Interface contacts:
Residue R17 in the second protein is in contact with residue I67 in the first protein (closest heavy-atom distance 3.8 Å).
Residue F32 in the second protein contacts residue L141 in the first protein (closest heavy-atom distance 3.4 Å).
Residue R18 in the second protein interacts with residue I67 in the first protein (closest heavy-atom distance 4.1 Å).
Residue F14 in the second protein is in contact with residue K117 in the first protein (closest heavy-atom distance 4.1 Å).
Residue N38 in the second protein interacts with residue I136 in the first protein (closest heavy-atom distance 4.7 Å).
Residue N46 in the second protein contacts residue F149 in the first protein (closest heavy-atom distance 3.7 Å).
Residue P27 in the second protein is in contact with residue G131 in the first protein (closest heavy-atom distance 4.4 Å).
Residue I21 in the second protein interacts with residue I98 in the first protein (closest heavy-atom distance 4.8 Å).
Residue R18 in the second protein is in contact with residue L121 in the first protein (closest heavy-atom distance 3.5 Å).
Residue N46 in the second protein is in contact with residue P146 in the first protein (closest heavy-atom distance 3.3 Å).
Residue R17 in the second protein is in contact with residue H69 in the first protein (closest heavy-atom distance 3.7 Å).
Residue R18 in the second protein contacts residue L129 in the first protein (closest heavy-atom distance 4.7 Å).
Residue A28 in the second protein is in contact with residue I130 in the first protein (closest heavy-atom distance 3.0 Å).
Residue P27 in the second protein contacts residue I130 in the first protein (closest heavy-atom distance 3.4 Å).
Residue L40 in the second protein interacts with residue I136 in the first protein (closest heavy-atom distance 4.2 Å).
Residue R18 in the second protein interacts with residue D119 in the first protein (closest heavy-atom distance 3.5 Å).
Residue N36 in the second protein interacts with residue P133 in the first protein (closest heavy-atom distance 4.6 Å).
Residue I35 in the second protein is in contact with residue V132 in the first protein (closest heavy-atom distance 4.4 Å).
Residue I35 in the second protein is in contact with residue I136 in the first protein (closest heavy-atom distance 3.9 Å).
Residue N46 in the second protein is in contact with residue G150 in the first protein (closest heavy-atom distance 2.9 Å).
Residue M23 in the second protein contacts residue I98 in the first protein (closest heavy-atom distance 4.6 Å).
Residue L40 in the second protein interacts with residue Q144 in the first protein (closest heavy-atom distance 3.5 Å).
Residue L40 in the second protein is in contact with residue D140 in the first protein (closest heavy-atom distance 4.3 Å).
Residue M23 in the second protein interacts with residue L129 in the first protein (closest heavy-atom distance 4.2 Å).
Residue I21 in the second protein interacts with residue I67 in the first protein (closest heavy-atom distance 4.6 Å).
Residue R17 in the second protein is in contact with residue D71 in the first protein (closest heavy-atom distance 3.4 Å).
Residue I35 in the second protein is in contact with residue L141 in the first protein (closest heavy-atom distance 4.0 Å).
Residue F32 in the second protein interacts with residue L145 in the first protein (closest heavy-atom distance 4.7 Å).
Residue R17 in the second protein is in contact with residue V118 in the first protein (closest heavy-atom distance 4.9 Å).
Residue V42 in the second protein is in contact with residue L145 in the first protein (closest heavy-atom distance 4.2 Å).
Residue R18 in the second protein is in contact with residue V120 in the first protein (closest heavy-atom distance 3.9 Å).
Residue L13 in the second protein contacts residue K117 in the first protein (closest heavy-atom distance 4.6 Å).
Residue I35 in the second protein is in contact with residue G131 in the first protein (closest heavy-atom distance 4.2 Å).
Residue H15 in the second protein contacts residue K117 in the first protein (closest heavy-atom distance 4.9 Å).
Residue A28 in the second protein interacts with residue V132 in the first protein (closest heavy-atom distance 4.2 Å).
Residue A20 in the second protein interacts with residue T96 in the first protein (closest heavy-atom distance 3.9 Å).
Residue V42 in the second protein contacts residue P146 in the first protein (closest heavy-atom distance 4.2 Å).
Residue I35 in the second protein contacts residue P133 in the first protein (closest heavy-atom distance 3.2 Å).
Residue N46 in the second protein interacts with residue S148 in the first protein (closest heavy-atom distance 4.1 Å).
Residue T44 in the second protein is in contact with residue L145 in the first protein (closest heavy-atom distance 4.9 Å).
Residue L40 in the second protein contacts residue L141 in the first protein (closest heavy-atom distance 3.5 Å).
Residue A20 in the second protein contacts residue H69 in the first protein (closest heavy-atom distance 3.9 Å).
Residue I31 in the second protein is in contact with residue L145 in the first protein (closest heavy-atom distance 4.3 Å).
Residue S47 in the second protein contacts residue G150 in the first protein (closest heavy-atom distance 4.7 Å).
Residue N38 in the second protein is in contact with residue H135 in the first protein (closest heavy-atom distance 2.8 Å).
Residue R17 in the second protein interacts with residue K117 in the first protein (closest heavy-atom distance 3.4 Å).
Residue I21 in the second protein contacts residue T96 in the first protein (closest heavy-atom distance 3.5 Å).
Residue T44 in the second protein is in contact with residue P146 in the first protein (closest heavy-atom distance 4.0 Å).
Residue R17 in the second protein interacts with residue D119 in the first protein (closest heavy-atom distance 4.0 Å).
Residue R17 in the second protein contacts residue T96 in the first protein (closest heavy-atom distance 4.9 Å).
Residue R18 in the second protein contacts residue E125 in the first protein (closest heavy-atom distance 3.0 Å).
Residue V42 in the second protein contacts residue Q144 in the first protein (closest heavy-atom distance 3.8 Å).
Residue K29 in the second protein interacts with residue G131 in the first protein (closest heavy-atom distance 5.0 Å).
Residue R45 in the second protein contacts residue F149 in the first protein (closest heavy-atom distance 4.2 Å).
Residue P16 in the second protein contacts residue D119 in the first protein (closest heavy-atom distance 3.5 Å).
Residue F32 in the second protein interacts with residue Q144 in the first protein (closest heavy-atom distance 4.0 Å).
Residue T44 in the second protein contacts residue F149 in the first protein (closest heavy-atom distance 3.4 Å).
Residue A28 in the second protein is in contact with residue G131 in the first protein (closest heavy-atom distance 3.9 Å).
Residue C26 in the second protein contacts residue I130 in the first protein (closest heavy-atom distance 4.1 Å).

Sequence of the first protein:
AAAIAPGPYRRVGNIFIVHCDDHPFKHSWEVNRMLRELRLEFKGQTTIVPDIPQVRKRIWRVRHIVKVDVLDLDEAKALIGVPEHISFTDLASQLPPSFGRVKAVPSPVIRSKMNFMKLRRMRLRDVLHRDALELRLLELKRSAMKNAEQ

Sequence of the second protein:
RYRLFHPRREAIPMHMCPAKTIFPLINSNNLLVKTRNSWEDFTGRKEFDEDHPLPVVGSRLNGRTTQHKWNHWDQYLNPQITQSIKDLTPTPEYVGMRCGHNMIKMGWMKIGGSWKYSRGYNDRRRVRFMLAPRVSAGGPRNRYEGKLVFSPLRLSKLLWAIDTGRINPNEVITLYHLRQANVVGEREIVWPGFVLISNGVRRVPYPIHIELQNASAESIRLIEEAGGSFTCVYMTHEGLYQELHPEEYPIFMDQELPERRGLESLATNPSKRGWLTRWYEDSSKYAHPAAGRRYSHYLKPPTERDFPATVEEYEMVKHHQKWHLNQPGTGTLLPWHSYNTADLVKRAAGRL

These two protein chains interact to form a complex.